Interface contacts:
Residue F45 in protein 2 contacts residue I12 in protein 1 (closest heavy-atom distance 2.8 Å).
Residue C50 in protein 2 interacts with residue L8 in protein 1 (closest heavy-atom distance 4.1 Å).
Residue H13 in protein 2 interacts with residue L8 in protein 1 (closest heavy-atom distance 4.1 Å).
Residue D46 in protein 2 is in contact with residue A10 in protein 1 (closest heavy-atom distance 3.5 Å).
Residue K3 in protein 2 interacts with residue G4 in protein 1 (closest heavy-atom distance 4.7 Å).
Residue F45 in protein 2 interacts with residue R11 in protein 1 (closest heavy-atom distance 3.8 Å).
Residue T43 in protein 2 interacts with residue V14 in protein 1 (closest heavy-atom distance 5.0 Å).
Residue I40 in protein 2 is in contact with residue V14 in protein 1 (closest heavy-atom distance 4.4 Å).
Residue V29 in protein 2 is in contact with residue I17 in protein 1 (closest heavy-atom distance 3.6 Å).
Residue D48 in protein 2 contacts residue L8 in protein 1 (closest heavy-atom distance 3.8 Å).
Residue L49 in protein 2 interacts with residue A10 in protein 1 (closest heavy-atom distance 4.2 Å).
Residue L9 in protein 2 contacts residue L8 in protein 1 (closest heavy-atom distance 4.2 Å).
Residue T44 in protein 2 interacts with residue P13 in protein 1 (closest heavy-atom distance 3.8 Å).
Residue F47 in protein 2 is in contact with residue L8 in protein 1 (closest heavy-atom distance 4.8 Å).
Residue R22 in protein 2 contacts residue I17 in protein 1 (closest heavy-atom distance 4.7 Å).
Residue H13 in protein 2 contacts residue A10 in protein 1 (closest heavy-atom distance 3.0 Å).
Residue L49 in protein 2 contacts residue I9 in protein 1 (closest heavy-atom distance 4.7 Å).
Residue F47 in protein 2 contacts residue I9 in protein 1 (closest heavy-atom distance 3.6 Å).
Residue D48 in protein 2 is in contact with residue I9 in protein 1 (closest heavy-atom distance 4.2 Å).
Residue V10 in protein 2 interacts with residue L8 in protein 1 (closest heavy-atom distance 3.8 Å).
Residue Q26 in protein 2 contacts residue I17 in protein 1 (closest heavy-atom distance 4.0 Å).
Residue F47 in protein 2 interacts with residue I12 in protein 1 (closest heavy-atom distance 3.7 Å).
Residue D46 in protein 2 contacts residue I9 in protein 1 (closest heavy-atom distance 3.7 Å).
Residue T44 in protein 2 interacts with residue V14 in protein 1 (closest heavy-atom distance 4.2 Å).
Residue F47 in protein 2 is in contact with residue A10 in protein 1 (closest heavy-atom distance 3.3 Å).
Residue T44 in protein 2 is in contact with residue I12 in protein 1 (closest heavy-atom distance 4.8 Å).
Residue F45 in protein 2 contacts residue I17 in protein 1 (closest heavy-atom distance 3.9 Å).
Residue R22 in protein 2 is in contact with residue R16 in protein 1 (closest heavy-atom distance 3.7 Å).
Residue L49 in protein 2 is in contact with residue L8 in protein 1 (closest heavy-atom distance 3.0 Å).
Residue D46 in protein 2 interacts with residue R11 in protein 1 (closest heavy-atom distance 4.0 Å).
Residue F45 in protein 2 interacts with residue A10 in protein 1 (closest heavy-atom distance 4.5 Å).
Residue D46 in protein 2 contacts residue I12 in protein 1 (closest heavy-atom distance 4.7 Å).
Residue F45 in protein 2 contacts residue V14 in protein 1 (closest heavy-atom distance 3.3 Å).
Residue F45 in protein 2 interacts with residue P13 in protein 1 (closest heavy-atom distance 4.3 Å).

The following describes two proteins that form a bound complex.

Sequence of protein 2:
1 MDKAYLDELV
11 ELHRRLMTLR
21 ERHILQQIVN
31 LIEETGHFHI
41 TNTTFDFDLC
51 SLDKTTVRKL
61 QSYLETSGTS

Sequence of protein 1:
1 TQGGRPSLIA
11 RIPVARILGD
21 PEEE